These two protein chains interact to form a complex.

Interface contacts:
Residue E132 in protein 1 contacts residue P7 in protein 2 (closest heavy-atom distance 4.2 Å).
Residue Y133 in protein 1 interacts with residue L4 in protein 2 (closest heavy-atom distance 4.0 Å).
Residue K137 in protein 1 contacts residue D3 in protein 2 (closest heavy-atom distance 3.1 Å).
Residue K159 in protein 1 interacts with residue V5 in protein 2 (closest heavy-atom distance 3.6 Å).
Residue K142 in protein 1 is in contact with residue L4 in protein 2 (closest heavy-atom distance 3.5 Å).
Residue Y133 in protein 1 interacts with residue V5 in protein 2 (closest heavy-atom distance 3.7 Å).
Residue F134 in protein 1 interacts with residue L4 in protein 2 (closest heavy-atom distance 4.0 Å).
Residue V135 in protein 1 contacts residue V5 in protein 2 (closest heavy-atom distance 4.7 Å).
Residue Y133 in protein 1 is in contact with residue A6 in protein 2 (closest heavy-atom distance 3.9 Å).
Residue V135 in protein 1 contacts residue L4 in protein 2 (closest heavy-atom distance 4.0 Å).
Residue F134 in protein 1 contacts residue D3 in protein 2 (closest heavy-atom distance 4.9 Å).
Residue K159 in protein 1 interacts with residue A6 in protein 2 (closest heavy-atom distance 4.1 Å).
Residue V135 in protein 1 is in contact with residue D3 in protein 2 (closest heavy-atom distance 4.0 Å).
Residue W166 in protein 1 contacts residue V5 in protein 2 (closest heavy-atom distance 3.5 Å).
Residue R136 in protein 1 is in contact with residue D3 in protein 2 (closest heavy-atom distance 3.2 Å).
Residue A162 in protein 1 contacts residue V5 in protein 2 (closest heavy-atom distance 3.5 Å).
Residue S158 in protein 1 is in contact with residue V5 in protein 2 (closest heavy-atom distance 3.8 Å).
Residue Y133 in protein 1 is in contact with residue P7 in protein 2 (closest heavy-atom distance 3.6 Å).
Residue M144 in protein 1 is in contact with residue L4 in protein 2 (closest heavy-atom distance 3.8 Å).
Residue W166 in protein 1 interacts with residue L4 in protein 2 (closest heavy-atom distance 4.0 Å).
Residue F134 in protein 1 interacts with residue V5 in protein 2 (closest heavy-atom distance 3.0 Å).
Residue K159 in protein 1 contacts residue P7 in protein 2 (closest heavy-atom distance 4.1 Å).
Residue W166 in protein 1 interacts with residue D3 in protein 2 (closest heavy-atom distance 4.1 Å).
Residue A112 in protein 1 contacts residue D10 in protein 2 (closest heavy-atom distance 4.8 Å).

Sequence of protein 1:
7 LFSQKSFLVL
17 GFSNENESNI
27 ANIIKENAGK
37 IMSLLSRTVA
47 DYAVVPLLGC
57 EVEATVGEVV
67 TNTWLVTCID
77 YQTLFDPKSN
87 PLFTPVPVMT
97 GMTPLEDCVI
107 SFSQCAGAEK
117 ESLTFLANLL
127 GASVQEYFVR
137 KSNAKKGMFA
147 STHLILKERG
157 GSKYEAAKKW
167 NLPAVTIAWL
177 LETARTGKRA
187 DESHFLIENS

Sequence of protein 2:
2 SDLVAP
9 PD